Sequence of protein 1:
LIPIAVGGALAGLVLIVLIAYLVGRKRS

Sequence of protein 2:
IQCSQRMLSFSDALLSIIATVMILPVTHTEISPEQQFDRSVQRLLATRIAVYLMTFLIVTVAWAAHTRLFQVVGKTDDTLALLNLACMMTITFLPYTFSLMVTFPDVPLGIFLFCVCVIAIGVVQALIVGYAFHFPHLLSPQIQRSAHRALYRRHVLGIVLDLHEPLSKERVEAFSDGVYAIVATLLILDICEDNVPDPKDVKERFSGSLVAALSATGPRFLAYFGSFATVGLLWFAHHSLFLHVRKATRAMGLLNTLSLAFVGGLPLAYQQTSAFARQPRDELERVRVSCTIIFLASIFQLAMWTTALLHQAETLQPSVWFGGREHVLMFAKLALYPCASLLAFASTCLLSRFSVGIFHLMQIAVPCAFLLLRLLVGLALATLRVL

Residue-level contacts at the interface:
Residue I388 in protein 2 interacts with residue L395 in protein 1 (closest heavy-atom distance 4.7 Å).
Residue F384 in protein 2 is in contact with residue V396 in protein 1 (closest heavy-atom distance 4.4 Å).
Residue F434 in protein 2 is in contact with residue V388 in protein 1 (closest heavy-atom distance 3.6 Å).
Residue T395 in protein 2 contacts residue Y403 in protein 1 (closest heavy-atom distance 4.1 Å).
Residue F434 in protein 2 is in contact with residue P385 in protein 1 (closest heavy-atom distance 3.5 Å).
Residue R377 in protein 2 is in contact with residue P385 in protein 1 (closest heavy-atom distance 4.2 Å).
Residue A392 in protein 2 is in contact with residue V399 in protein 1 (closest heavy-atom distance 3.9 Å).
Residue H416 in protein 2 is in contact with residue Y403 in protein 1 (closest heavy-atom distance 3.2 Å).
Residue F434 in protein 2 contacts residue G389 in protein 1 (closest heavy-atom distance 4.2 Å).
Residue F384 in protein 2 is in contact with residue L395 in protein 1 (closest heavy-atom distance 4.6 Å).
Residue L399 in protein 2 is in contact with residue G406 in protein 1 (closest heavy-atom distance 3.8 Å).
Residue F384 in protein 2 contacts residue L392 in protein 1 (closest heavy-atom distance 3.4 Å).
Residue F411 in protein 2 contacts residue Y403 in protein 1 (closest heavy-atom distance 3.7 Å).
Residue I388 in protein 2 is in contact with residue V399 in protein 1 (closest heavy-atom distance 4.0 Å).
Residue T395 in protein 2 contacts residue A402 in protein 1 (closest heavy-atom distance 4.3 Å).
Residue W394 in protein 2 is in contact with residue Y403 in protein 1 (closest heavy-atom distance 4.6 Å).
Residue I388 in protein 2 is in contact with residue V396 in protein 1 (closest heavy-atom distance 4.3 Å).
Residue L431 in protein 2 interacts with residue L392 in protein 1 (closest heavy-atom distance 4.1 Å).
Residue Q401 in protein 2 interacts with residue S410 in protein 1 (closest heavy-atom distance 4.2 Å).
Residue L399 in protein 2 interacts with residue V405 in protein 1 (closest heavy-atom distance 4.3 Å).
Residue F411 in protein 2 contacts residue S410 in protein 1 (closest heavy-atom distance 4.9 Å).
Residue H400 in protein 2 contacts residue R409 in protein 1 (closest heavy-atom distance 3.7 Å).
Residue F434 in protein 2 is in contact with residue L392 in protein 1 (closest heavy-atom distance 4.0 Å).
Residue C438 in protein 2 interacts with residue I386 in protein 1 (closest heavy-atom distance 4.6 Å).
Residue F389 in protein 2 interacts with residue L395 in protein 1 (closest heavy-atom distance 4.5 Å).
Residue L399 in protein 2 contacts residue A402 in protein 1 (closest heavy-atom distance 3.6 Å).
Residue T381 in protein 2 interacts with residue L392 in protein 1 (closest heavy-atom distance 4.1 Å).
Residue E374 in protein 2 contacts residue P385 in protein 1 (closest heavy-atom distance 4.7 Å).
Residue L398 in protein 2 interacts with residue G406 in protein 1 (closest heavy-atom distance 4.9 Å).
Residue F411 in protein 2 contacts residue R407 in protein 1 (closest heavy-atom distance 3.3 Å).
Residue T395 in protein 2 interacts with residue V399 in protein 1 (closest heavy-atom distance 3.9 Å).
Residue L391 in protein 2 interacts with residue V399 in protein 1 (closest heavy-atom distance 3.8 Å).
Residue L399 in protein 2 contacts residue R409 in protein 1 (closest heavy-atom distance 3.1 Å).
Residue C438 in protein 2 interacts with residue P385 in protein 1 (closest heavy-atom distance 4.7 Å).
Residue F411 in protein 2 interacts with residue G406 in protein 1 (closest heavy-atom distance 3.4 Å).
Residue L385 in protein 2 interacts with residue L395 in protein 1 (closest heavy-atom distance 4.2 Å).
Residue L398 in protein 2 contacts residue Y403 in protein 1 (closest heavy-atom distance 3.7 Å).
Residue F420 in protein 2 interacts with residue Y403 in protein 1 (closest heavy-atom distance 3.7 Å).

These two protein chains interact to form a complex.